Contacts between the two chains:
Residue V90 in protein 2 is in contact with residue D78 in protein 1 (closest heavy-atom distance 3.8 Å).
Residue R138 in protein 2 is in contact with residue F29 in protein 1 (closest heavy-atom distance 3.9 Å).
Residue R152 in protein 2 interacts with residue A16 in protein 1 (closest heavy-atom distance 3.6 Å).
Residue L131 in protein 2 contacts residue G33 in protein 1 (closest heavy-atom distance 3.7 Å).
Residue I96 in protein 2 contacts residue N64 in protein 1 (closest heavy-atom distance 4.2 Å).
Residue N173 in protein 2 is in contact with residue S107 in protein 1 (closest heavy-atom distance 3.2 Å).
Residue R138 in protein 2 is in contact with residue V30 in protein 1 (closest heavy-atom distance 3.5 Å).
Residue I134 in protein 2 interacts with residue L32 in protein 1 (closest heavy-atom distance 4.1 Å).
Residue F141 in protein 2 interacts with residue L60 in protein 1 (closest heavy-atom distance 3.5 Å).
Residue L166 in protein 2 is in contact with residue I104 in protein 1 (closest heavy-atom distance 3.9 Å).
Residue L166 in protein 2 interacts with residue V101 in protein 1 (closest heavy-atom distance 3.9 Å).
Residue Y145 in protein 2 contacts residue I26 in protein 1 (closest heavy-atom distance 4.2 Å).
Residue L142 in protein 2 interacts with residue I26 in protein 1 (closest heavy-atom distance 3.7 Å).
Residue F130 in protein 2 contacts residue I36 in protein 1 (closest heavy-atom distance 3.6 Å).
Residue Q89 in protein 2 contacts residue D78 in protein 1 (closest heavy-atom distance 3.3 Å).
Residue L147 in protein 2 is in contact with residue I79 in protein 1 (closest heavy-atom distance 3.8 Å).
Residue K127 in protein 2 contacts residue F39 in protein 1 (closest heavy-atom distance 3.9 Å).
Residue V148 in protein 2 is in contact with residue Q19 in protein 1 (closest heavy-atom distance 4.2 Å).
Residue R170 in protein 2 contacts residue I104 in protein 1 (closest heavy-atom distance 3.2 Å).
Residue K127 in protein 2 interacts with residue I36 in protein 1 (closest heavy-atom distance 4.1 Å).
Residue Y145 in protein 2 is in contact with residue Q19 in protein 1 (closest heavy-atom distance 3.0 Å).
Residue I96 in protein 2 is in contact with residue S67 in protein 1 (closest heavy-atom distance 3.7 Å).
Residue Y145 in protein 2 contacts residue A23 in protein 1 (closest heavy-atom distance 4.0 Å).
Residue R152 in protein 2 is in contact with residue L15 in protein 1 (closest heavy-atom distance 3.6 Å).
Residue I134 in protein 2 is in contact with residue F29 in protein 1 (closest heavy-atom distance 4.3 Å).
Residue R170 in protein 2 contacts residue S107 in protein 1 (closest heavy-atom distance 4.2 Å).
Residue R170 in protein 2 contacts residue A103 in protein 1 (closest heavy-atom distance 3.8 Å).
Residue M104 in protein 2 contacts residue L60 in protein 1 (closest heavy-atom distance 4.2 Å).
Residue I163 in protein 2 contacts residue D78 in protein 1 (closest heavy-atom distance 4.4 Å).
Residue W150 in protein 2 contacts residue P93 in protein 1 (closest heavy-atom distance 3.8 Å).
Residue T151 in protein 2 interacts with residue L15 in protein 1 (closest heavy-atom distance 3.2 Å).
Residue R97 in protein 2 interacts with residue N64 in protein 1 (closest heavy-atom distance 3.6 Å).
Residue V176 in protein 2 is in contact with residue Q111 in protein 1 (closest heavy-atom distance 3.3 Å).
Residue F169 in protein 2 contacts residue I104 in protein 1 (closest heavy-atom distance 3.5 Å).
Residue A93 in protein 2 is in contact with residue S67 in protein 1 (closest heavy-atom distance 3.2 Å).
Residue A93 in protein 2 interacts with residue N68 in protein 1 (closest heavy-atom distance 3.5 Å).
Residue S91 in protein 2 is in contact with residue S75 in protein 1 (closest heavy-atom distance 4.2 Å).
Residue V148 in protein 2 contacts residue T18 in protein 1 (closest heavy-atom distance 4.1 Å).
Residue F141 in protein 2 interacts with residue V22 in protein 1 (closest heavy-atom distance 3.7 Å).
Residue T100 in protein 2 contacts residue N64 in protein 1 (closest heavy-atom distance 2.6 Å).
Residue L131 in protein 2 is in contact with residue I36 in protein 1 (closest heavy-atom distance 4.4 Å).
Residue F169 in protein 2 interacts with residue N108 in protein 1 (closest heavy-atom distance 3.7 Å).
Residue F130 in protein 2 contacts residue L53 in protein 1 (closest heavy-atom distance 4.2 Å).
Residue L166 in protein 2 is in contact with residue F100 in protein 1 (closest heavy-atom distance 3.3 Å).
Residue R170 in protein 2 contacts residue F100 in protein 1 (closest heavy-atom distance 3.4 Å).
Residue V176 in protein 2 contacts residue K114 in protein 1 (closest heavy-atom distance 3.4 Å).
Residue R97 in protein 2 interacts with residue N68 in protein 1 (closest heavy-atom distance 3.3 Å).
Residue T172 in protein 2 interacts with residue Q111 in protein 1 (closest heavy-atom distance 4.0 Å).
Residue F141 in protein 2 is in contact with residue L63 in protein 1 (closest heavy-atom distance 3.9 Å).
Residue L162 in protein 2 contacts residue T97 in protein 1 (closest heavy-atom distance 4.1 Å).
Residue F141 in protein 2 contacts residue F29 in protein 1 (closest heavy-atom distance 4.0 Å).
Residue Y145 in protein 2 interacts with residue V22 in protein 1 (closest heavy-atom distance 3.5 Å).
Residue V148 in protein 2 is in contact with residue L15 in protein 1 (closest heavy-atom distance 3.4 Å).
Residue L92 in protein 2 contacts residue L74 in protein 1 (closest heavy-atom distance 4.6 Å).
Residue R138 in protein 2 is in contact with residue I26 in protein 1 (closest heavy-atom distance 3.9 Å).
Residue L92 in protein 2 is in contact with residue I79 in protein 1 (closest heavy-atom distance 4.3 Å).
Residue R152 in protein 2 is in contact with residue Q12 in protein 1 (closest heavy-atom distance 4.3 Å).
Residue R152 in protein 2 contacts residue Q19 in protein 1 (closest heavy-atom distance 2.5 Å).
Residue F130 in protein 2 interacts with residue M49 in protein 1 (closest heavy-atom distance 3.9 Å).
Residue K149 in protein 2 is in contact with residue Q19 in protein 1 (closest heavy-atom distance 4.2 Å).

Sequence of protein 2:
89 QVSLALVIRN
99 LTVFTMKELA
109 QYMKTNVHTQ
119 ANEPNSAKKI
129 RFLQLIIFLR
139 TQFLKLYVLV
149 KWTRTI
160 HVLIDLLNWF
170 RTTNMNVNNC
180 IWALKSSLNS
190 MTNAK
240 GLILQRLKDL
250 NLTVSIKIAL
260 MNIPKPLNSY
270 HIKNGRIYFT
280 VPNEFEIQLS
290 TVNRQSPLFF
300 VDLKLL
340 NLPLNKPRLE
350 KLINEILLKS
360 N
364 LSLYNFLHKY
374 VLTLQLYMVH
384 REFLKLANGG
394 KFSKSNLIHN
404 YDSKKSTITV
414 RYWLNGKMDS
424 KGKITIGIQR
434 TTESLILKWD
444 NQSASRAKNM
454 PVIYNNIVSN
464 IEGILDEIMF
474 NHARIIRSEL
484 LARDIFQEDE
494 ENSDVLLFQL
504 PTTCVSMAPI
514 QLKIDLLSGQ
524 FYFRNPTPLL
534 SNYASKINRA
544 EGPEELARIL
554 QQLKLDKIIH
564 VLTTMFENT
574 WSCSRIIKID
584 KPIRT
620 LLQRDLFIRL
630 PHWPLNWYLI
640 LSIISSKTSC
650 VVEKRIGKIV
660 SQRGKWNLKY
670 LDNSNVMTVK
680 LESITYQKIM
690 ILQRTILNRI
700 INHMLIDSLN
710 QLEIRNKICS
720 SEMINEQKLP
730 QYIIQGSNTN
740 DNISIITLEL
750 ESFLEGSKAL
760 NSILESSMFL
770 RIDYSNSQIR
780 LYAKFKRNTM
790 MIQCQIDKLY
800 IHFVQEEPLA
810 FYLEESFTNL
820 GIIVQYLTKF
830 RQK

These two protein chains interact to form a complex.

Sequence of protein 1:
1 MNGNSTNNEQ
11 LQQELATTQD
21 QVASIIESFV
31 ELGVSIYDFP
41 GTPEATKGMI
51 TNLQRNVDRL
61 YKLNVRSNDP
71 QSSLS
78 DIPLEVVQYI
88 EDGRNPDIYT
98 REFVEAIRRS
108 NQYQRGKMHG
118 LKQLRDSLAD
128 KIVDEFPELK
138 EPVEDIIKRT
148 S